This data describes a binding interaction between two proteins.

Sequence of chain B:
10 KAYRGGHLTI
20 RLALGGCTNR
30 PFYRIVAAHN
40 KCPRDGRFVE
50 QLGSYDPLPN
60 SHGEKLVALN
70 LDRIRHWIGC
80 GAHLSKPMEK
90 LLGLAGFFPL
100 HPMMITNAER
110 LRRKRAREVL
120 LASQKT

Interface contacts:
Residue L70 in chain A interacts with residue P98 in chain B (closest heavy-atom distance 4.9 Å).
Residue R71 in chain A contacts residue A81 in chain B (closest heavy-atom distance 2.7 Å).
Residue L70 in chain A contacts residue F96 in chain B (closest heavy-atom distance 4.0 Å).
Residue R71 in chain A is in contact with residue I77 in chain B (closest heavy-atom distance 3.8 Å).
Residue Y63 in chain A contacts residue E88 in chain B (closest heavy-atom distance 3.4 Å).
Residue R59 in chain A interacts with residue E108 in chain B (closest heavy-atom distance 3.1 Å).
Residue T66 in chain A contacts residue P98 in chain B (closest heavy-atom distance 4.0 Å).
Residue R71 in chain A interacts with residue H82 in chain B (closest heavy-atom distance 3.7 Å).
Residue E77 in chain A interacts with residue R74 in chain B (closest heavy-atom distance 3.6 Å).
Residue V67 in chain A is in contact with residue E88 in chain B (closest heavy-atom distance 5.0 Å).
Residue V78 in chain A contacts residue H75 in chain B (closest heavy-atom distance 4.0 Å).
Residue E52 in chain A is in contact with residue R109 in chain B (closest heavy-atom distance 3.3 Å).
Residue E52 in chain A interacts with residue R112 in chain B (closest heavy-atom distance 3.9 Å).
Residue F74 in chain A contacts residue I77 in chain B (closest heavy-atom distance 3.5 Å).
Residue F74 in chain A is in contact with residue R74 in chain B (closest heavy-atom distance 3.5 Å).
Residue R59 in chain A is in contact with residue T105 in chain B (closest heavy-atom distance 3.9 Å).
Residue L56 in chain A is in contact with residue R109 in chain B (closest heavy-atom distance 4.7 Å).
Residue Y63 in chain A contacts residue P101 in chain B (closest heavy-atom distance 3.4 Å).
Residue V78 in chain A contacts residue G78 in chain B (closest heavy-atom distance 4.2 Å).
Residue R71 in chain A is in contact with residue G80 in chain B (closest heavy-atom distance 4.3 Å).
Residue V78 in chain A contacts residue C79 in chain B (closest heavy-atom distance 4.6 Å).
Residue V67 in chain A contacts residue F97 in chain B (closest heavy-atom distance 4.1 Å).
Residue R59 in chain A is in contact with residue I104 in chain B (closest heavy-atom distance 3.1 Å).
Residue Y63 in chain A contacts residue L99 in chain B (closest heavy-atom distance 3.6 Å).
Residue V67 in chain A is in contact with residue P98 in chain B (closest heavy-atom distance 4.4 Å).
Residue L56 in chain A contacts residue T105 in chain B (closest heavy-atom distance 3.3 Å).
Residue Y60 in chain A contacts residue P101 in chain B (closest heavy-atom distance 3.8 Å).
Residue Y63 in chain A contacts residue P98 in chain B (closest heavy-atom distance 3.6 Å).
Residue F74 in chain A interacts with residue F96 in chain B (closest heavy-atom distance 4.2 Å).
Residue F74 in chain A interacts with residue F97 in chain B (closest heavy-atom distance 4.4 Å).
Residue R71 in chain A is in contact with residue G78 in chain B (closest heavy-atom distance 4.6 Å).
Residue V75 in chain A interacts with residue G78 in chain B (closest heavy-atom distance 3.3 Å).
Residue F74 in chain A is in contact with residue G78 in chain B (closest heavy-atom distance 4.0 Å).
Residue V78 in chain A contacts residue R74 in chain B (closest heavy-atom distance 4.8 Å).
Residue Y60 in chain A interacts with residue H100 in chain B (closest heavy-atom distance 3.8 Å).
Residue L70 in chain A is in contact with residue F97 in chain B (closest heavy-atom distance 3.9 Å).
Residue V75 in chain A interacts with residue I77 in chain B (closest heavy-atom distance 4.9 Å).
Residue L56 in chain A interacts with residue M102 in chain B (closest heavy-atom distance 4.6 Å).
Residue V55 in chain A is in contact with residue E108 in chain B (closest heavy-atom distance 4.8 Å).
Residue R59 in chain A interacts with residue P101 in chain B (closest heavy-atom distance 3.4 Å).
Residue Y63 in chain A is in contact with residue H100 in chain B (closest heavy-atom distance 3.6 Å).
Residue Y63 in chain A interacts with residue F97 in chain B (closest heavy-atom distance 3.8 Å).
Residue Y60 in chain A contacts residue M102 in chain B (closest heavy-atom distance 3.5 Å).

Sequence of chain A:
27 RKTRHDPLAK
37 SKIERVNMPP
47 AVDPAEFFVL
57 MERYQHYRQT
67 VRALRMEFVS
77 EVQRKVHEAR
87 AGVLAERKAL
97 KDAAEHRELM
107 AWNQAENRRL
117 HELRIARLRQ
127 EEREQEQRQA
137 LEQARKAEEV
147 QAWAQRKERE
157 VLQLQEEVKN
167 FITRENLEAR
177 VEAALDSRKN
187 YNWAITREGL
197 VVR